Sequence of protein 2:
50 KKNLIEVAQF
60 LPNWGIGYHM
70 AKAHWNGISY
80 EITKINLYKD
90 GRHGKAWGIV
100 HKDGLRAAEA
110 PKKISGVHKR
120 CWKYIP

Contacts between the two chains:
Residue A178 in protein 1 interacts with residue L60 in protein 2 (closest heavy-atom distance 4.3 Å).
Residue A179 in protein 1 interacts with residue L60 in protein 2 (closest heavy-atom distance 4.8 Å).
Residue A177 in protein 1 contacts residue F59 in protein 2 (closest heavy-atom distance 4.0 Å).
Residue A178 in protein 1 is in contact with residue F59 in protein 2 (closest heavy-atom distance 3.0 Å).
Residue A178 in protein 1 is in contact with residue P61 in protein 2 (closest heavy-atom distance 4.6 Å).
Residue A216 in protein 1 is in contact with residue W63 in protein 2 (closest heavy-atom distance 4.7 Å).
Residue A215 in protein 1 contacts residue G90 in protein 2 (closest heavy-atom distance 4.6 Å).
Residue A211 in protein 1 is in contact with residue N62 in protein 2 (closest heavy-atom distance 4.1 Å).
Residue A211 in protein 1 interacts with residue W63 in protein 2 (closest heavy-atom distance 4.3 Å).
Residue A213 in protein 1 contacts residue W63 in protein 2 (closest heavy-atom distance 3.2 Å).
Residue A212 in protein 1 is in contact with residue W63 in protein 2 (closest heavy-atom distance 3.3 Å).
Residue A179 in protein 1 interacts with residue F59 in protein 2 (closest heavy-atom distance 3.2 Å).
Residue A179 in protein 1 is in contact with residue Q58 in protein 2 (closest heavy-atom distance 4.1 Å).
Residue A176 in protein 1 interacts with residue P61 in protein 2 (closest heavy-atom distance 4.1 Å).
Residue A177 in protein 1 contacts residue L60 in protein 2 (closest heavy-atom distance 3.7 Å).
Residue A177 in protein 1 interacts with residue P61 in protein 2 (closest heavy-atom distance 3.1 Å).
Residue A215 in protein 1 contacts residue D89 in protein 2 (closest heavy-atom distance 4.7 Å).
Residue A180 in protein 1 is in contact with residue F59 in protein 2 (closest heavy-atom distance 3.5 Å).
Residue A176 in protein 1 interacts with residue F59 in protein 2 (closest heavy-atom distance 4.4 Å).
Residue A215 in protein 1 is in contact with residue L86 in protein 2 (closest heavy-atom distance 4.9 Å).

These two protein chains interact to form a complex.

Sequence of protein 1:
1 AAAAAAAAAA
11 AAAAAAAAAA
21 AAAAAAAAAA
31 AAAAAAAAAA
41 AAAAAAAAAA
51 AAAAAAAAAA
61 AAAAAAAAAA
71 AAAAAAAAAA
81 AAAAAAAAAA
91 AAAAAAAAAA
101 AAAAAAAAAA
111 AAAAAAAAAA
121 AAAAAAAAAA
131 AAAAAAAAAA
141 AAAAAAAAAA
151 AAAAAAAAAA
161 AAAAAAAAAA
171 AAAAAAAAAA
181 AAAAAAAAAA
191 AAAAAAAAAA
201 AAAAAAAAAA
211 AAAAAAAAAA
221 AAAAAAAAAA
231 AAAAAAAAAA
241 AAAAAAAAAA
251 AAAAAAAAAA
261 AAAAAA